Sequence of protein 1:
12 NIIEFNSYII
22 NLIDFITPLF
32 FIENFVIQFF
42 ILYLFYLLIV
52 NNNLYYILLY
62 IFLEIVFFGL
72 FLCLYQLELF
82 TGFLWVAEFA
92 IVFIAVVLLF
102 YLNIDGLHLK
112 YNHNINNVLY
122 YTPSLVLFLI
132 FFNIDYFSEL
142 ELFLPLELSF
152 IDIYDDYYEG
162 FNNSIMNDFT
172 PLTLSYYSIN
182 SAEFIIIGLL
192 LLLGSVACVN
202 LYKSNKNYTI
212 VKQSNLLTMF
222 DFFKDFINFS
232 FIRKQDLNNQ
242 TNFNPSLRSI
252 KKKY

Residue-level contacts at the interface:
Residue E142 in protein 1 is in contact with residue P90 in protein 2 (closest heavy-atom distance 3.3 Å).
Residue E148 in protein 1 contacts residue A73 in protein 2 (closest heavy-atom distance 3.6 Å).
Residue F32 in protein 1 interacts with residue R93 in protein 2 (closest heavy-atom distance 3.7 Å).
Residue L147 in protein 1 contacts residue R89 in protein 2 (closest heavy-atom distance 3.8 Å).
Residue Q77 in protein 1 interacts with residue R93 in protein 2 (closest heavy-atom distance 3.3 Å).
Residue M167 in protein 1 interacts with residue S53 in protein 2 (closest heavy-atom distance 4.4 Å).
Residue Q77 in protein 1 interacts with residue L92 in protein 2 (closest heavy-atom distance 3.4 Å).
Residue E34 in protein 1 interacts with residue R89 in protein 2 (closest heavy-atom distance 3.1 Å).
Residue L30 in protein 1 is in contact with residue N85 in protein 2 (closest heavy-atom distance 3.3 Å).
Residue D156 in protein 1 contacts residue K65 in protein 2 (closest heavy-atom distance 3.5 Å).
Residue I154 in protein 1 interacts with residue Y69 in protein 2 (closest heavy-atom distance 3.6 Å).
Residue I154 in protein 1 interacts with residue L66 in protein 2 (closest heavy-atom distance 4.5 Å).
Residue E148 in protein 1 interacts with residue P72 in protein 2 (closest heavy-atom distance 3.2 Å).
Residue Y158 in protein 1 interacts with residue F55 in protein 2 (closest heavy-atom distance 3.6 Å).
Residue P146 in protein 1 interacts with residue N81 in protein 2 (closest heavy-atom distance 4.0 Å).
Residue L147 in protein 1 is in contact with residue T88 in protein 2 (closest heavy-atom distance 3.4 Å).
Residue D153 in protein 1 is in contact with residue L91 in protein 2 (closest heavy-atom distance 3.8 Å).
Residue E34 in protein 1 contacts residue R93 in protein 2 (closest heavy-atom distance 2.4 Å).
Residue I154 in protein 1 is in contact with residue F70 in protein 2 (closest heavy-atom distance 4.2 Å).
Residue F32 in protein 1 interacts with residue N87 in protein 2 (closest heavy-atom distance 4.1 Å).
Residue Y76 in protein 1 interacts with residue R93 in protein 2 (closest heavy-atom distance 3.2 Å).
Residue T28 in protein 1 is in contact with residue N85 in protein 2 (closest heavy-atom distance 3.9 Å).
Residue L75 in protein 1 contacts residue R93 in protein 2 (closest heavy-atom distance 3.7 Å).
Residue P146 in protein 1 interacts with residue W76 in protein 2 (closest heavy-atom distance 4.1 Å).
Residue E148 in protein 1 contacts residue N81 in protein 2 (closest heavy-atom distance 3.6 Å).
Residue F162 in protein 1 is in contact with residue F55 in protein 2 (closest heavy-atom distance 3.8 Å).
Residue L147 in protein 1 contacts residue Y69 in protein 2 (closest heavy-atom distance 4.0 Å).
Residue E142 in protein 1 is in contact with residue Y94 in protein 2 (closest heavy-atom distance 2.9 Å).
Residue P29 in protein 1 interacts with residue N85 in protein 2 (closest heavy-atom distance 4.0 Å).
Residue E160 in protein 1 is in contact with residue K54 in protein 2 (closest heavy-atom distance 4.5 Å).
Residue D156 in protein 1 interacts with residue L58 in protein 2 (closest heavy-atom distance 3.4 Å).
Residue Y158 in protein 1 is in contact with residue R62 in protein 2 (closest heavy-atom distance 3.3 Å).
Residue L141 in protein 1 interacts with residue Y94 in protein 2 (closest heavy-atom distance 4.1 Å).
Residue I33 in protein 1 is in contact with residue R89 in protein 2 (closest heavy-atom distance 3.8 Å).
Residue F31 in protein 1 is in contact with residue N85 in protein 2 (closest heavy-atom distance 4.5 Å).
Residue M167 in protein 1 is in contact with residue S52 in protein 2 (closest heavy-atom distance 3.3 Å).
Residue E142 in protein 1 interacts with residue L92 in protein 2 (closest heavy-atom distance 4.4 Å).
Residue N164 in protein 1 interacts with residue K54 in protein 2 (closest heavy-atom distance 3.9 Å).
Residue G161 in protein 1 interacts with residue K54 in protein 2 (closest heavy-atom distance 3.4 Å).
Residue D157 in protein 1 is in contact with residue L58 in protein 2 (closest heavy-atom distance 4.0 Å).
Residue G161 in protein 1 interacts with residue F55 in protein 2 (closest heavy-atom distance 3.2 Å).
Residue L143 in protein 1 interacts with residue N85 in protein 2 (closest heavy-atom distance 3.2 Å).
Residue N35 in protein 1 is in contact with residue R93 in protein 2 (closest heavy-atom distance 3.2 Å).
Residue F32 in protein 1 is in contact with residue N85 in protein 2 (closest heavy-atom distance 4.2 Å).
Residue E142 in protein 1 interacts with residue R93 in protein 2 (closest heavy-atom distance 2.5 Å).
Residue E140 in protein 1 interacts with residue Y94 in protein 2 (closest heavy-atom distance 3.6 Å).
Residue Y76 in protein 1 contacts residue Y94 in protein 2 (closest heavy-atom distance 4.1 Å).
Residue E148 in protein 1 contacts residue W76 in protein 2 (closest heavy-atom distance 3.4 Å).
Residue Y158 in protein 1 is in contact with residue L58 in protein 2 (closest heavy-atom distance 4.0 Å).
Residue D153 in protein 1 interacts with residue L92 in protein 2 (closest heavy-atom distance 3.5 Å).
Residue L143 in protein 1 contacts residue N87 in protein 2 (closest heavy-atom distance 3.8 Å).
Residue M167 in protein 1 interacts with residue R57 in protein 2 (closest heavy-atom distance 4.2 Å).
Residue Q77 in protein 1 contacts residue L91 in protein 2 (closest heavy-atom distance 3.3 Å).
Residue M167 in protein 1 is in contact with residue F50 in protein 2 (closest heavy-atom distance 3.8 Å).
Residue M167 in protein 1 interacts with residue R51 in protein 2 (closest heavy-atom distance 3.6 Å).
Residue D153 in protein 1 is in contact with residue K65 in protein 2 (closest heavy-atom distance 3.7 Å).
Residue F32 in protein 1 interacts with residue R89 in protein 2 (closest heavy-atom distance 3.3 Å).
Residue I154 in protein 1 interacts with residue K65 in protein 2 (closest heavy-atom distance 4.7 Å).
Residue L147 in protein 1 interacts with residue P90 in protein 2 (closest heavy-atom distance 3.6 Å).
Residue L149 in protein 1 contacts residue W76 in protein 2 (closest heavy-atom distance 4.2 Å).

Sequence of protein 2:
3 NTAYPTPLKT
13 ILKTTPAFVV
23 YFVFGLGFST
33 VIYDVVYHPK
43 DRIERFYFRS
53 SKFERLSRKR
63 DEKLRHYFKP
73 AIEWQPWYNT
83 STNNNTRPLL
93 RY

The following describes two proteins that form a bound complex.